Sequence of chain A:
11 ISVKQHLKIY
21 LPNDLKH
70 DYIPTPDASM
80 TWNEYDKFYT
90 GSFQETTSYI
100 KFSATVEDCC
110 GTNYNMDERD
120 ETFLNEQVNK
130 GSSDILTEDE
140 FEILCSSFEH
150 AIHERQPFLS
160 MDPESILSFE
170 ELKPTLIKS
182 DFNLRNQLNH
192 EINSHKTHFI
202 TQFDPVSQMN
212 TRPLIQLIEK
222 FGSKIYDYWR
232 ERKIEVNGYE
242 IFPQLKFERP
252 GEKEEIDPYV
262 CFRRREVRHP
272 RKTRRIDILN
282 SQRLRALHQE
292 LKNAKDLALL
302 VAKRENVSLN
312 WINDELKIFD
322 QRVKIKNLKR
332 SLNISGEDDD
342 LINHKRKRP

Sequence of chain B:
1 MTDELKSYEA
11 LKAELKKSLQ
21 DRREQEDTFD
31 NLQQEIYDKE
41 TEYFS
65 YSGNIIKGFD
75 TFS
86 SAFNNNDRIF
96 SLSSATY

Contacts between the two chains:
Residue D315 in chain A interacts with residue D21 in chain B (closest heavy-atom distance 2.9 Å).
Residue R305 in chain A contacts residue L32 in chain B (closest heavy-atom distance 3.8 Å).
Residue L288 in chain A interacts with residue F73 in chain B (closest heavy-atom distance 3.6 Å).
Residue R323 in chain A is in contact with residue L19 in chain B (closest heavy-atom distance 3.8 Å).
Residue L301 in chain A interacts with residue E35 in chain B (closest heavy-atom distance 3.8 Å).
Residue R305 in chain A interacts with residue S99 in chain B (closest heavy-atom distance 3.4 Å).
Residue I335 in chain A interacts with residue Y8 in chain B (closest heavy-atom distance 3.5 Å).
Residue V302 in chain A interacts with residue F95 in chain B (closest heavy-atom distance 3.6 Å).
Residue A287 in chain A interacts with residue Y65 in chain B (closest heavy-atom distance 3.7 Å).
Residue E338 in chain A contacts residue K12 in chain B (closest heavy-atom distance 3.6 Å).
Residue V308 in chain A interacts with residue Q25 in chain B (closest heavy-atom distance 3.4 Å).
Residue D341 in chain A interacts with residue K16 in chain B (closest heavy-atom distance 3.6 Å).
Residue R284 in chain A interacts with residue F76 in chain B (closest heavy-atom distance 3.5 Å).
Residue K330 in chain A contacts residue Y8 in chain B (closest heavy-atom distance 3.6 Å).
Residue R347 in chain A is in contact with residue R23 in chain B (closest heavy-atom distance 3.5 Å).
Residue L301 in chain A is in contact with residue I36 in chain B (closest heavy-atom distance 3.7 Å).
Residue Q322 in chain A interacts with residue L15 in chain B (closest heavy-atom distance 3.3 Å).
Residue E291 in chain A contacts residue N68 in chain B (closest heavy-atom distance 3.0 Å).
Residue E291 in chain A contacts residue Y65 in chain B (closest heavy-atom distance 3.5 Å).
Residue E291 in chain A is in contact with residue G67 in chain B (closest heavy-atom distance 3.1 Å).
Residue N311 in chain A contacts residue Q25 in chain B (closest heavy-atom distance 3.6 Å).
Residue S332 in chain A is in contact with residue E4 in chain B (closest heavy-atom distance 3.2 Å).
Residue Q322 in chain A is in contact with residue S18 in chain B (closest heavy-atom distance 3.1 Å).
Residue R349 in chain A is in contact with residue T101 in chain B (closest heavy-atom distance 3.6 Å).
Residue R305 in chain A interacts with residue Q33 in chain B (closest heavy-atom distance 3.1 Å).
Residue W312 in chain A contacts residue R22 in chain B (closest heavy-atom distance 3.7 Å).
Residue L301 in chain A contacts residue K39 in chain B (closest heavy-atom distance 3.8 Å).
Residue I319 in chain A is in contact with residue L19 in chain B (closest heavy-atom distance 3.6 Å).
Residue R305 in chain A interacts with residue F29 in chain B (closest heavy-atom distance 3.5 Å).
Residue I326 in chain A contacts residue L15 in chain B (closest heavy-atom distance 3.7 Å).
Residue E316 in chain A is in contact with residue R22 in chain B (closest heavy-atom distance 3.2 Å).
Residue I319 in chain A interacts with residue R22 in chain B (closest heavy-atom distance 3.7 Å).
Residue A295 in chain A is in contact with residue I69 in chain B (closest heavy-atom distance 3.4 Å).
Residue D315 in chain A is in contact with residue R22 in chain B (closest heavy-atom distance 3.3 Å).
Residue Q322 in chain A interacts with residue E14 in chain B (closest heavy-atom distance 2.9 Å).
Residue K325 in chain A is in contact with residue L11 in chain B (closest heavy-atom distance 3.8 Å).
Residue I319 in chain A interacts with residue S18 in chain B (closest heavy-atom distance 3.2 Å).
Residue L329 in chain A interacts with residue E4 in chain B (closest heavy-atom distance 3.4 Å).
Residue R305 in chain A interacts with residue S98 in chain B (closest heavy-atom distance 2.3 Å).
Residue R349 in chain A interacts with residue D30 in chain B (closest heavy-atom distance 3.7 Å).
Residue L333 in chain A contacts residue E4 in chain B (closest heavy-atom distance 3.6 Å).
Residue D341 in chain A interacts with residue L19 in chain B (closest heavy-atom distance 3.8 Å).
Residue L288 in chain A interacts with residue Y65 in chain B (closest heavy-atom distance 3.3 Å).
Residue R305 in chain A is in contact with residue F95 in chain B (closest heavy-atom distance 3.1 Å).
Residue L298 in chain A interacts with residue Y43 in chain B (closest heavy-atom distance 3.5 Å).
Residue R305 in chain A interacts with residue I36 in chain B (closest heavy-atom distance 3.7 Å).
Residue E338 in chain A interacts with residue Y8 in chain B (closest heavy-atom distance 3.8 Å).
Residue D297 in chain A is in contact with residue Y43 in chain B (closest heavy-atom distance 3.2 Å).
Residue K348 in chain A is in contact with residue R23 in chain B (closest heavy-atom distance 3.6 Å).
Residue D341 in chain A interacts with residue L15 in chain B (closest heavy-atom distance 3.6 Å).
Residue L298 in chain A is in contact with residue K39 in chain B (closest heavy-atom distance 3.8 Å).
Residue L329 in chain A interacts with residue Y8 in chain B (closest heavy-atom distance 3.7 Å).
Residue L298 in chain A is in contact with residue F95 in chain B (closest heavy-atom distance 3.5 Å).
Residue K318 in chain A interacts with residue S18 in chain B (closest heavy-atom distance 3.3 Å).
Residue R323 in chain A contacts residue L15 in chain B (closest heavy-atom distance 3.7 Å).
Residue W312 in chain A is in contact with residue E26 in chain B (closest heavy-atom distance 3.7 Å).
Residue L292 in chain A is in contact with residue F73 in chain B (closest heavy-atom distance 3.6 Å).
Residue S309 in chain A interacts with residue F29 in chain B (closest heavy-atom distance 3.1 Å).
Residue K304 in chain A is in contact with residue L32 in chain B (closest heavy-atom distance 3.8 Å).
Residue N294 in chain A is in contact with residue Y43 in chain B (closest heavy-atom distance 3.2 Å).

This data describes a binding interaction between two proteins.